Residue-level contacts at the interface:
Residue Y136 in the second protein interacts with residue L14 in the first protein (closest heavy-atom distance 3.4 Å).
Residue F46 in the second protein contacts residue V4 in the first protein (closest heavy-atom distance 3.4 Å).
Residue R35 in the second protein interacts with residue M6 in the first protein (closest heavy-atom distance 3.9 Å).
Residue I41 in the second protein is in contact with residue M6 in the first protein (closest heavy-atom distance 4.1 Å).
Residue L75 in the second protein is in contact with residue P7 in the first protein (closest heavy-atom distance 3.6 Å).
Residue G103 in the second protein interacts with residue L12 in the first protein (closest heavy-atom distance 3.2 Å).
Residue F46 in the second protein interacts with residue P7 in the first protein (closest heavy-atom distance 3.9 Å).
Residue A11 in the second protein contacts residue V4 in the first protein (closest heavy-atom distance 3.6 Å).
Residue E70 in the second protein contacts residue L9 in the first protein (closest heavy-atom distance 3.9 Å).
Residue R111 in the second protein contacts residue G11 in the first protein (closest heavy-atom distance 3.3 Å).
Residue S74 in the second protein interacts with residue L9 in the first protein (closest heavy-atom distance 3.9 Å).
Residue L141 in the second protein contacts residue L14 in the first protein (closest heavy-atom distance 4.2 Å).
Residue T78 in the second protein interacts with residue L9 in the first protein (closest heavy-atom distance 3.3 Å).
Residue W42 in the second protein is in contact with residue V4 in the first protein (closest heavy-atom distance 3.6 Å).
Residue R111 in the second protein contacts residue P10 in the first protein (closest heavy-atom distance 4.1 Å).
Residue L4 in the second protein contacts residue T2 in the first protein (closest heavy-atom distance 3.3 Å).
Residue Y108 in the second protein is in contact with residue P10 in the first protein (closest heavy-atom distance 3.5 Å).
Residue A45 in the second protein contacts residue M6 in the first protein (closest heavy-atom distance 3.4 Å).
Residue Q12 in the second protein is in contact with residue V4 in the first protein (closest heavy-atom distance 4.1 Å).
Residue L75 in the second protein interacts with residue M6 in the first protein (closest heavy-atom distance 4.1 Å).
Residue Q8 in the second protein contacts residue L3 in the first protein (closest heavy-atom distance 3.4 Å).
Residue L75 in the second protein interacts with residue P8 in the first protein (closest heavy-atom distance 4.7 Å).
Residue N101 in the second protein interacts with residue L9 in the first protein (closest heavy-atom distance 3.7 Å).
Residue R111 in the second protein is in contact with residue D13 in the first protein (closest heavy-atom distance 3.1 Å).
Residue Y136 in the second protein contacts residue D13 in the first protein (closest heavy-atom distance 4.2 Å).
Residue L107 in the second protein interacts with residue L12 in the first protein (closest heavy-atom distance 3.7 Å).
Residue Q8 in the second protein interacts with residue V4 in the first protein (closest heavy-atom distance 2.9 Å).
Residue A144 in the second protein contacts residue L14 in the first protein (closest heavy-atom distance 3.6 Å).
Residue A132 in the second protein is in contact with residue L12 in the first protein (closest heavy-atom distance 3.7 Å).
Residue T78 in the second protein is in contact with residue P10 in the first protein (closest heavy-atom distance 3.6 Å).
Residue R111 in the second protein interacts with residue G16 in the first protein (closest heavy-atom distance 4.6 Å).
Residue F37 in the second protein is in contact with residue M6 in the first protein (closest heavy-atom distance 3.6 Å).
Residue Q8 in the second protein contacts residue T2 in the first protein (closest heavy-atom distance 4.2 Å).
Residue F46 in the second protein is in contact with residue S5 in the first protein (closest heavy-atom distance 3.2 Å).
Residue G102 in the second protein is in contact with residue L12 in the first protein (closest heavy-atom distance 3.9 Å).
Residue D99 in the second protein interacts with residue L9 in the first protein (closest heavy-atom distance 3.4 Å).
Residue L75 in the second protein interacts with residue L9 in the first protein (closest heavy-atom distance 3.8 Å).
Residue T78 in the second protein contacts residue P8 in the first protein (closest heavy-atom distance 3.8 Å).
Residue S134 in the second protein interacts with residue D13 in the first protein (closest heavy-atom distance 4.5 Å).
Residue W42 in the second protein is in contact with residue S5 in the first protein (closest heavy-atom distance 4.2 Å).
Residue R111 in the second protein contacts residue S17 in the first protein (closest heavy-atom distance 2.7 Å).
Residue Y108 in the second protein contacts residue L12 in the first protein (closest heavy-atom distance 3.9 Å).
Residue N101 in the second protein contacts residue P10 in the first protein (closest heavy-atom distance 2.9 Å).
Residue Y147 in the second protein contacts residue S17 in the first protein (closest heavy-atom distance 4.0 Å).
Residue F46 in the second protein interacts with residue M6 in the first protein (closest heavy-atom distance 4.2 Å).
Residue R111 in the second protein contacts residue K15 in the first protein (closest heavy-atom distance 3.5 Å).
Residue Q12 in the second protein contacts residue L3 in the first protein (closest heavy-atom distance 4.1 Å).
Residue A45 in the second protein is in contact with residue P7 in the first protein (closest heavy-atom distance 4.1 Å).
Residue R111 in the second protein interacts with residue L14 in the first protein (closest heavy-atom distance 4.3 Å).
Residue Y136 in the second protein interacts with residue L12 in the first protein (closest heavy-atom distance 3.6 Å).
Residue R111 in the second protein contacts residue L12 in the first protein (closest heavy-atom distance 3.8 Å).
Residue L145 in the second protein contacts residue S17 in the first protein (closest heavy-atom distance 4.3 Å).
Residue N101 in the second protein contacts residue G11 in the first protein (closest heavy-atom distance 4.5 Å).
Residue L145 in the second protein contacts residue L14 in the first protein (closest heavy-atom distance 4.0 Å).
Residue Q12 in the second protein interacts with residue T2 in the first protein (closest heavy-atom distance 2.9 Å).
Residue W42 in the second protein is in contact with residue M6 in the first protein (closest heavy-atom distance 3.5 Å).
Residue Y108 in the second protein is in contact with residue L9 in the first protein (closest heavy-atom distance 3.9 Å).
Residue S134 in the second protein contacts residue L12 in the first protein (closest heavy-atom distance 2.6 Å).
Residue L141 in the second protein interacts with residue D13 in the first protein (closest heavy-atom distance 4.6 Å).
Residue L141 in the second protein contacts residue L12 in the first protein (closest heavy-atom distance 3.8 Å).

The following describes two proteins that form a bound complex.

Sequence of the first protein:
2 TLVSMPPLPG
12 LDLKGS

Sequence of the second protein:
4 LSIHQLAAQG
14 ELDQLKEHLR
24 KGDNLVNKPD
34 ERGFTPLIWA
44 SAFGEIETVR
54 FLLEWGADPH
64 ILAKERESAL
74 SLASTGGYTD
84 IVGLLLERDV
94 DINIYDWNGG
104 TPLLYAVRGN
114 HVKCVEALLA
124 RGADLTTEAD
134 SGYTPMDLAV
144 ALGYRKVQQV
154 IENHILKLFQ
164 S